Sequence of the second protein:
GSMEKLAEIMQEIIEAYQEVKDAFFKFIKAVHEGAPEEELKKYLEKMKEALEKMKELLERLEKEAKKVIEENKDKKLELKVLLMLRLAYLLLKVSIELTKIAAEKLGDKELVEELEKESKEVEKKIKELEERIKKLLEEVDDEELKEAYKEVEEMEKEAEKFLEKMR

Interface contacts:
Residue L89 in the second protein interacts with residue F22 in the first protein (closest heavy-atom distance 3.4 Å).
Residue K23 in the second protein is in contact with residue L14 in the first protein (closest heavy-atom distance 3.0 Å).
Residue A9 in the second protein contacts residue M27 in the first protein (closest heavy-atom distance 3.9 Å).
Residue M86 in the second protein contacts residue V23 in the first protein (closest heavy-atom distance 4.9 Å).
Residue K23 in the second protein contacts residue S16 in the first protein (closest heavy-atom distance 4.0 Å).
Residue M168 in the second protein contacts residue D9 in the first protein (closest heavy-atom distance 4.4 Å).
Residue L147 in the second protein is in contact with residue T29 in the first protein (closest heavy-atom distance 3.4 Å).
Residue Y19 in the second protein contacts residue D15 in the first protein (closest heavy-atom distance 4.7 Å).
Residue E160 in the second protein contacts residue Y13 in the first protein (closest heavy-atom distance 3.4 Å).
Residue F164 in the second protein is in contact with residue Y10 in the first protein (closest heavy-atom distance 5.0 Å).
Residue K78 in the second protein interacts with residue T29 in the first protein (closest heavy-atom distance 3.0 Å).
Residue L89 in the second protein is in contact with residue V23 in the first protein (closest heavy-atom distance 3.6 Å).
Residue M157 in the second protein is in contact with residue R18 in the first protein (closest heavy-atom distance 3.9 Å).
Residue Q13 in the second protein is in contact with residue Q20 in the first protein (closest heavy-atom distance 3.7 Å).
Residue K82 in the second protein is in contact with residue L26 in the first protein (closest heavy-atom distance 3.5 Å).
Residue E160 in the second protein interacts with residue S11 in the first protein (closest heavy-atom distance 3.9 Å).
Residue F164 in the second protein is in contact with residue L14 in the first protein (closest heavy-atom distance 3.7 Å).
Residue V154 in the second protein is in contact with residue F22 in the first protein (closest heavy-atom distance 3.2 Å).
Residue I16 in the second protein interacts with residue A19 in the first protein (closest heavy-atom distance 3.9 Å).
Residue F164 in the second protein contacts residue D9 in the first protein (closest heavy-atom distance 3.2 Å).
Residue A150 in the second protein is in contact with residue W25 in the first protein (closest heavy-atom distance 3.6 Å).
Residue E146 in the second protein interacts with residue T29 in the first protein (closest heavy-atom distance 4.3 Å).
Residue E149 in the second protein interacts with residue W25 in the first protein (closest heavy-atom distance 3.9 Å).
Residue K167 in the second protein is in contact with residue S8 in the first protein (closest heavy-atom distance 2.7 Å).
Residue M12 in the second protein is in contact with residue V23 in the first protein (closest heavy-atom distance 3.8 Å).
Residue K167 in the second protein contacts residue D9 in the first protein (closest heavy-atom distance 3.6 Å).
Residue L85 in the second protein is in contact with residue F22 in the first protein (closest heavy-atom distance 4.8 Å).
Residue K23 in the second protein is in contact with residue D15 in the first protein (closest heavy-atom distance 4.0 Å).
Residue M86 in the second protein contacts residue L26 in the first protein (closest heavy-atom distance 3.5 Å).
Residue M5 in the second protein is in contact with residue M27 in the first protein (closest heavy-atom distance 3.3 Å).
Residue E153 in the second protein interacts with residue W25 in the first protein (closest heavy-atom distance 3.8 Å).
Residue I16 in the second protein interacts with residue Q20 in the first protein (closest heavy-atom distance 3.8 Å).
Residue A161 in the second protein interacts with residue L14 in the first protein (closest heavy-atom distance 3.6 Å).
Residue E153 in the second protein contacts residue R18 in the first protein (closest heavy-atom distance 3.2 Å).
Residue Y19 in the second protein is in contact with residue S16 in the first protein (closest heavy-atom distance 4.1 Å).
Residue A9 in the second protein is in contact with residue V23 in the first protein (closest heavy-atom distance 4.9 Å).
Residue Y19 in the second protein is in contact with residue L14 in the first protein (closest heavy-atom distance 2.6 Å).
Residue L147 in the second protein contacts residue L26 in the first protein (closest heavy-atom distance 3.5 Å).
Residue E153 in the second protein is in contact with residue F22 in the first protein (closest heavy-atom distance 3.7 Å).
Residue L85 in the second protein is in contact with residue L26 in the first protein (closest heavy-atom distance 3.7 Å).
Residue E156 in the second protein is in contact with residue R18 in the first protein (closest heavy-atom distance 4.3 Å).
Residue L89 in the second protein contacts residue A19 in the first protein (closest heavy-atom distance 4.1 Å).
Residue F164 in the second protein contacts residue S11 in the first protein (closest heavy-atom distance 4.8 Å).
Residue A150 in the second protein contacts residue F22 in the first protein (closest heavy-atom distance 3.6 Å).
Residue D144 in the second protein interacts with residue T29 in the first protein (closest heavy-atom distance 4.0 Å).
Residue E146 in the second protein contacts residue W25 in the first protein (closest heavy-atom distance 2.9 Å).
Residue L93 in the second protein interacts with residue A19 in the first protein (closest heavy-atom distance 4.5 Å).
Residue M157 in the second protein is in contact with residue Y13 in the first protein (closest heavy-atom distance 3.5 Å).
Residue Q20 in the second protein interacts with residue S16 in the first protein (closest heavy-atom distance 2.8 Å).
Residue M86 in the second protein is in contact with residue M27 in the first protein (closest heavy-atom distance 3.3 Å).
Residue I16 in the second protein interacts with residue S16 in the first protein (closest heavy-atom distance 3.5 Å).
Residue K82 in the second protein contacts residue T29 in the first protein (closest heavy-atom distance 3.5 Å).
Residue V96 in the second protein contacts residue L14 in the first protein (closest heavy-atom distance 3.7 Å).
Residue E6 in the second protein interacts with residue M27 in the first protein (closest heavy-atom distance 5.0 Å).
Residue E160 in the second protein contacts residue L14 in the first protein (closest heavy-atom distance 4.6 Å).
Residue E156 in the second protein contacts residue Y13 in the first protein (closest heavy-atom distance 3.0 Å).
Residue Q13 in the second protein interacts with residue V23 in the first protein (closest heavy-atom distance 4.4 Å).
Residue I16 in the second protein contacts residue V23 in the first protein (closest heavy-atom distance 3.9 Å).
Residue K82 in the second protein is in contact with residue M27 in the first protein (closest heavy-atom distance 4.2 Å).
Residue A150 in the second protein is in contact with residue L26 in the first protein (closest heavy-atom distance 4.1 Å).

These two protein chains interact to form a complex.

Sequence of the first protein:
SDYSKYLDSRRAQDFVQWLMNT